Interface contacts:
Residue L24 in protein 2 is in contact with residue V20 in protein 1 (closest heavy-atom distance 3.3 Å).
Residue E13 in protein 2 interacts with residue Q10 in protein 1 (closest heavy-atom distance 3.3 Å).
Residue K16 in protein 2 interacts with residue D17 in protein 1 (closest heavy-atom distance 4.8 Å).
Residue L24 in protein 2 interacts with residue M23 in protein 1 (closest heavy-atom distance 4.5 Å).
Residue L17 in protein 2 contacts residue Q13 in protein 1 (closest heavy-atom distance 3.2 Å).
Residue G39 in protein 2 interacts with residue R33 in protein 1 (closest heavy-atom distance 4.7 Å).
Residue E13 in protein 2 is in contact with residue Q13 in protein 1 (closest heavy-atom distance 4.0 Å).
Residue I14 in protein 2 contacts residue L9 in protein 1 (closest heavy-atom distance 4.3 Å).
Residue E13 in protein 2 is in contact with residue N6 in protein 1 (closest heavy-atom distance 3.1 Å).
Residue L34 in protein 2 interacts with residue L31 in protein 1 (closest heavy-atom distance 4.0 Å).
Residue S37 in protein 2 contacts residue D34 in protein 1 (closest heavy-atom distance 3.9 Å).
Residue M27 in protein 2 contacts residue R24 in protein 1 (closest heavy-atom distance 2.7 Å).
Residue Q38 in protein 2 contacts residue L37 in protein 1 (closest heavy-atom distance 3.7 Å).
Residue Q38 in protein 2 is in contact with residue R33 in protein 1 (closest heavy-atom distance 3.3 Å).
Residue M41 in protein 2 interacts with residue D34 in protein 1 (closest heavy-atom distance 4.9 Å).
Residue L17 in protein 2 contacts residue V16 in protein 1 (closest heavy-atom distance 4.3 Å).
Residue I42 in protein 2 interacts with residue L37 in protein 1 (closest heavy-atom distance 3.2 Å).
Residue L17 in protein 2 is in contact with residue L9 in protein 1 (closest heavy-atom distance 3.8 Å).
Residue L34 in protein 2 is in contact with residue V30 in protein 1 (closest heavy-atom distance 3.4 Å).
Residue L24 in protein 2 is in contact with residue V16 in protein 1 (closest heavy-atom distance 4.6 Å).
Residue S20 in protein 2 is in contact with residue D17 in protein 1 (closest heavy-atom distance 4.2 Å).
Residue S20 in protein 2 contacts residue Q13 in protein 1 (closest heavy-atom distance 2.5 Å).
Residue M31 in protein 2 contacts residue N26 in protein 1 (closest heavy-atom distance 3.6 Å).
Residue L24 in protein 2 contacts residue V19 in protein 1 (closest heavy-atom distance 3.2 Å).
Residue E23 in protein 2 contacts residue R24 in protein 1 (closest heavy-atom distance 4.4 Å).
Residue S20 in protein 2 contacts residue V20 in protein 1 (closest heavy-atom distance 4.5 Å).
Residue M27 in protein 2 interacts with residue M23 in protein 1 (closest heavy-atom distance 3.0 Å).
Residue R10 in protein 2 interacts with residue L9 in protein 1 (closest heavy-atom distance 4.6 Å).
Residue M31 in protein 2 is in contact with residue V27 in protein 1 (closest heavy-atom distance 3.5 Å).
Residue Q38 in protein 2 interacts with residue D34 in protein 1 (closest heavy-atom distance 2.7 Å).
Residue E23 in protein 2 interacts with residue V20 in protein 1 (closest heavy-atom distance 4.5 Å).
Residue M27 in protein 2 interacts with residue V27 in protein 1 (closest heavy-atom distance 3.9 Å).
Residue S20 in protein 2 contacts residue V16 in protein 1 (closest heavy-atom distance 3.6 Å).
Residue V35 in protein 2 interacts with residue R33 in protein 1 (closest heavy-atom distance 4.3 Å).
Residue M31 in protein 2 is in contact with residue M23 in protein 1 (closest heavy-atom distance 4.3 Å).
Residue F28 in protein 2 contacts residue M23 in protein 1 (closest heavy-atom distance 3.5 Å).
Residue I21 in protein 2 is in contact with residue V16 in protein 1 (closest heavy-atom distance 4.5 Å).
Residue V35 in protein 2 is in contact with residue V30 in protein 1 (closest heavy-atom distance 4.4 Å).
Residue F28 in protein 2 interacts with residue V19 in protein 1 (closest heavy-atom distance 4.6 Å).
Residue L34 in protein 2 contacts residue D34 in protein 1 (closest heavy-atom distance 4.9 Å).
Residue K16 in protein 2 is in contact with residue Q13 in protein 1 (closest heavy-atom distance 3.3 Å).
Residue M41 in protein 2 interacts with residue L37 in protein 1 (closest heavy-atom distance 3.1 Å).
Residue E13 in protein 2 is in contact with residue L9 in protein 1 (closest heavy-atom distance 3.8 Å).
Residue L17 in protein 2 interacts with residue T12 in protein 1 (closest heavy-atom distance 3.9 Å).
Residue M31 in protein 2 contacts residue V30 in protein 1 (closest heavy-atom distance 3.5 Å).
Residue M27 in protein 2 contacts residue V20 in protein 1 (closest heavy-atom distance 3.6 Å).
Residue Q38 in protein 2 is in contact with residue V30 in protein 1 (closest heavy-atom distance 3.5 Å).

This data describes a binding interaction between two proteins.

Sequence of protein 2:
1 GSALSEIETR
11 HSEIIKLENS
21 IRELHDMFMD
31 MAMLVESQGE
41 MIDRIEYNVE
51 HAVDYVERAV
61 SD

Sequence of protein 1:
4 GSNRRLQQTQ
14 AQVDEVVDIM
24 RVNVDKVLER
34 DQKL